This data describes a binding interaction between two proteins.

Sequence of protein 2:
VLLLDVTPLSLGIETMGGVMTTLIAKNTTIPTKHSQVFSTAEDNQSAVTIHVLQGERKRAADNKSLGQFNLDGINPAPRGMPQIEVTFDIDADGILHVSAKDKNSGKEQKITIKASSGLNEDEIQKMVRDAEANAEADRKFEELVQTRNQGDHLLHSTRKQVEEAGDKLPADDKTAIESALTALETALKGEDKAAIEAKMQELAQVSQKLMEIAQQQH

Sequence of protein 1:
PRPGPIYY

Contacts between the two chains:
Residue S39 in protein 2 is in contact with residue P5 in protein 1 (closest heavy-atom distance 3.5 Å).
Residue A41 in protein 2 contacts residue P3 in protein 1 (closest heavy-atom distance 4.8 Å).
Residue Q83 in protein 2 interacts with residue I6 in protein 1 (closest heavy-atom distance 4.3 Å).
Residue F38 in protein 2 is in contact with residue P3 in protein 1 (closest heavy-atom distance 3.9 Å).
Residue I50 in protein 2 is in contact with residue P3 in protein 1 (closest heavy-atom distance 4.7 Å).
Residue H153 in protein 2 interacts with residue Y7 in protein 1 (closest heavy-atom distance 3.1 Å).
Residue G17 in protein 2 contacts residue R2 in protein 1 (closest heavy-atom distance 3.2 Å).
Residue S39 in protein 2 interacts with residue I6 in protein 1 (closest heavy-atom distance 3.7 Å).
Residue M16 in protein 2 interacts with residue P3 in protein 1 (closest heavy-atom distance 2.8 Å).
Residue T40 in protein 2 is in contact with residue R2 in protein 1 (closest heavy-atom distance 4.7 Å).
Residue Q45 in protein 2 is in contact with residue R2 in protein 1 (closest heavy-atom distance 3.5 Å).
Residue S39 in protein 2 contacts residue P3 in protein 1 (closest heavy-atom distance 3.3 Å).
Residue T15 in protein 2 interacts with residue R2 in protein 1 (closest heavy-atom distance 3.9 Å).
Residue T49 in protein 2 contacts residue P1 in protein 1 (closest heavy-atom distance 2.8 Å).
Residue M16 in protein 2 contacts residue G4 in protein 1 (closest heavy-atom distance 4.1 Å).
Residue P82 in protein 2 interacts with residue I6 in protein 1 (closest heavy-atom distance 3.8 Å).
Residue A41 in protein 2 interacts with residue G4 in protein 1 (closest heavy-atom distance 4.5 Å).
Residue M16 in protein 2 interacts with residue P5 in protein 1 (closest heavy-atom distance 4.2 Å).
Residue V48 in protein 2 is in contact with residue R2 in protein 1 (closest heavy-atom distance 4.9 Å).
Residue G80 in protein 2 contacts residue P5 in protein 1 (closest heavy-atom distance 3.7 Å).
Residue T40 in protein 2 interacts with residue P5 in protein 1 (closest heavy-atom distance 4.6 Å).
Residue I13 in protein 2 is in contact with residue P3 in protein 1 (closest heavy-atom distance 4.1 Å).
Residue T49 in protein 2 interacts with residue P3 in protein 1 (closest heavy-atom distance 3.5 Å).
Residue R79 in protein 2 is in contact with residue Y7 in protein 1 (closest heavy-atom distance 2.9 Å).
Residue T15 in protein 2 is in contact with residue P3 in protein 1 (closest heavy-atom distance 3.6 Å).
Residue S39 in protein 2 contacts residue G4 in protein 1 (closest heavy-atom distance 2.8 Å).
Residue V48 in protein 2 interacts with residue P3 in protein 1 (closest heavy-atom distance 4.9 Å).
Residue E14 in protein 2 contacts residue P3 in protein 1 (closest heavy-atom distance 3.7 Å).
Residue T40 in protein 2 is in contact with residue G4 in protein 1 (closest heavy-atom distance 4.3 Å).
Residue M81 in protein 2 interacts with residue Y8 in protein 1 (closest heavy-atom distance 3.6 Å).
Residue M81 in protein 2 interacts with residue Y7 in protein 1 (closest heavy-atom distance 4.5 Å).
Residue A41 in protein 2 is in contact with residue R2 in protein 1 (closest heavy-atom distance 3.8 Å).
Residue G80 in protein 2 is in contact with residue Y8 in protein 1 (closest heavy-atom distance 3.4 Å).
Residue V37 in protein 2 interacts with residue I6 in protein 1 (closest heavy-atom distance 3.3 Å).
Residue E14 in protein 2 interacts with residue R2 in protein 1 (closest heavy-atom distance 3.2 Å).
Residue T49 in protein 2 is in contact with residue R2 in protein 1 (closest heavy-atom distance 4.8 Å).
Residue G18 in protein 2 is in contact with residue R2 in protein 1 (closest heavy-atom distance 3.2 Å).
Residue F38 in protein 2 interacts with residue I6 in protein 1 (closest heavy-atom distance 3.5 Å).
Residue M16 in protein 2 is in contact with residue R2 in protein 1 (closest heavy-atom distance 3.4 Å).
Residue G80 in protein 2 is in contact with residue Y7 in protein 1 (closest heavy-atom distance 3.1 Å).
Residue F38 in protein 2 contacts residue G4 in protein 1 (closest heavy-atom distance 3.7 Å).
Residue A47 in protein 2 contacts residue P1 in protein 1 (closest heavy-atom distance 3.4 Å).
Residue G80 in protein 2 contacts residue I6 in protein 1 (closest heavy-atom distance 3.3 Å).
Residue S39 in protein 2 interacts with residue R2 in protein 1 (closest heavy-atom distance 4.5 Å).
Residue N70 in protein 2 is in contact with residue P1 in protein 1 (closest heavy-atom distance 5.0 Å).
Residue H153 in protein 2 contacts residue P5 in protein 1 (closest heavy-atom distance 3.7 Å).
Residue M81 in protein 2 interacts with residue I6 in protein 1 (closest heavy-atom distance 4.6 Å).
Residue V48 in protein 2 is in contact with residue P1 in protein 1 (closest heavy-atom distance 3.3 Å).
Residue Q45 in protein 2 contacts residue P1 in protein 1 (closest heavy-atom distance 3.7 Å).